Sequence of chain A:
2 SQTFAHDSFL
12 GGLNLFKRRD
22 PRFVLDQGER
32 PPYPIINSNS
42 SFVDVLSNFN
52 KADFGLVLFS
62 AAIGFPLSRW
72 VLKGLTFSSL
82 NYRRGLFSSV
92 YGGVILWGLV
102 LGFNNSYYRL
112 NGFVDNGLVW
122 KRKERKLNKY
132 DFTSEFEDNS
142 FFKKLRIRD

Sequence of chain B:
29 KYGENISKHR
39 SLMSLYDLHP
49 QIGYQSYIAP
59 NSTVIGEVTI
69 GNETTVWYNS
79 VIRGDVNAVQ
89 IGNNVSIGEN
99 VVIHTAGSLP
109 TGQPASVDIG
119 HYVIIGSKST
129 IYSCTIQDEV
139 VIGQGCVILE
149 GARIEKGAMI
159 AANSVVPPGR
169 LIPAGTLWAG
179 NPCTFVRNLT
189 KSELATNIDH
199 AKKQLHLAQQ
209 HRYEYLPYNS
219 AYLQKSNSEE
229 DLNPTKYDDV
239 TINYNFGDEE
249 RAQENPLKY

These two protein chains interact to form a complex.

Contacts between the two chains:
Residue I240 in chain B is in contact with residue F78 in chain A (closest heavy-atom distance 3.9 Å).
Residue V238 in chain B contacts residue S79 in chain A (closest heavy-atom distance 3.3 Å).
Residue V238 in chain B is in contact with residue F78 in chain A (closest heavy-atom distance 4.8 Å).
Residue F244 in chain B interacts with residue L76 in chain A (closest heavy-atom distance 4.5 Å).
Residue T239 in chain B interacts with residue F78 in chain A (closest heavy-atom distance 3.1 Å).
Residue F244 in chain B interacts with residue G75 in chain A (closest heavy-atom distance 4.4 Å).
Residue F244 in chain B contacts residue K74 in chain A (closest heavy-atom distance 4.2 Å).
Residue F244 in chain B interacts with residue T77 in chain A (closest heavy-atom distance 3.6 Å).
Residue I240 in chain B interacts with residue T77 in chain A (closest heavy-atom distance 4.2 Å).